Sequence of chain B:
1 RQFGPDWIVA

Residue-level contacts at the interface:
Residue E64 in chain A contacts residue Q2 in chain B (closest heavy-atom distance 2.8 Å).
Residue L157 in chain A is in contact with residue W7 in chain B (closest heavy-atom distance 3.6 Å).
Residue A151 in chain A contacts residue I8 in chain B (closest heavy-atom distance 3.3 Å).
Residue E64 in chain A is in contact with residue R1 in chain B (closest heavy-atom distance 3.6 Å).
Residue K147 in chain A is in contact with residue V9 in chain B (closest heavy-atom distance 3.5 Å).
Residue Y100 in chain A contacts residue F3 in chain B (closest heavy-atom distance 2.8 Å).
Residue W168 in chain A is in contact with residue R1 in chain B (closest heavy-atom distance 3.2 Å).
Residue V77 in chain A is in contact with residue V9 in chain B (closest heavy-atom distance 3.9 Å).
Residue K67 in chain A is in contact with residue P5 in chain B (closest heavy-atom distance 3.5 Å).
Residue K67 in chain A contacts residue R1 in chain B (closest heavy-atom distance 3.2 Å).
Residue D78 in chain A is in contact with residue V9 in chain B (closest heavy-atom distance 3.4 Å).
Residue K67 in chain A is in contact with residue G4 in chain B (closest heavy-atom distance 3.9 Å).
Residue G63 in chain A contacts residue Q2 in chain B (closest heavy-atom distance 5.0 Å).
Residue M46 in chain A contacts residue Q2 in chain B (closest heavy-atom distance 3.3 Å).
Residue A70 in chain A contacts residue P5 in chain B (closest heavy-atom distance 4.3 Å).
Residue K147 in chain A interacts with residue A10 in chain B (closest heavy-atom distance 2.7 Å).
Residue K67 in chain A contacts residue F3 in chain B (closest heavy-atom distance 3.7 Å).
Residue Y172 in chain A is in contact with residue R1 in chain B (closest heavy-atom distance 2.7 Å).
Residue T74 in chain A interacts with residue I8 in chain B (closest heavy-atom distance 4.8 Å).
Residue W148 in chain A contacts residue A10 in chain B (closest heavy-atom distance 4.0 Å).
Residue Y100 in chain A is in contact with residue W7 in chain B (closest heavy-atom distance 3.6 Å).
Residue K67 in chain A is in contact with residue Q2 in chain B (closest heavy-atom distance 2.8 Å).
Residue Y8 in chain A interacts with residue R1 in chain B (closest heavy-atom distance 2.9 Å).
Residue W148 in chain A interacts with residue V9 in chain B (closest heavy-atom distance 2.9 Å).
Residue K147 in chain A contacts residue I8 in chain B (closest heavy-atom distance 4.5 Å).
Residue H115 in chain A contacts residue W7 in chain B (closest heavy-atom distance 3.5 Å).
Residue Y100 in chain A is in contact with residue Q2 in chain B (closest heavy-atom distance 3.3 Å).
Residue L157 in chain A is in contact with residue F3 in chain B (closest heavy-atom distance 4.0 Å).
Residue T65 in chain A is in contact with residue Q2 in chain B (closest heavy-atom distance 5.0 Å).
Residue Y160 in chain A contacts residue F3 in chain B (closest heavy-atom distance 3.4 Å).
Residue Y160 in chain A contacts residue R1 in chain B (closest heavy-atom distance 2.6 Å).
Residue H71 in chain A interacts with residue W7 in chain B (closest heavy-atom distance 3.5 Å).
Residue T143 in chain A is in contact with residue A10 in chain B (closest heavy-atom distance 5.0 Å).
Residue W148 in chain A contacts residue I8 in chain B (closest heavy-atom distance 3.3 Å).
Residue L82 in chain A interacts with residue A10 in chain B (closest heavy-atom distance 4.5 Å).
Residue F10 in chain A interacts with residue Q2 in chain B (closest heavy-atom distance 3.6 Å).
Residue T144 in chain A contacts residue A10 in chain B (closest heavy-atom distance 2.6 Å).
Residue R98 in chain A is in contact with residue I8 in chain B (closest heavy-atom distance 4.4 Å).
Residue Y60 in chain A contacts residue R1 in chain B (closest heavy-atom distance 4.2 Å).
Residue D78 in chain A contacts residue I8 in chain B (closest heavy-atom distance 4.9 Å).
Residue T81 in chain A is in contact with residue A10 in chain B (closest heavy-atom distance 3.8 Å).
Residue V153 in chain A contacts residue W7 in chain B (closest heavy-atom distance 4.7 Å).
Residue Y8 in chain A is in contact with residue Q2 in chain B (closest heavy-atom distance 3.6 Å).
Residue F34 in chain A is in contact with residue R1 in chain B (closest heavy-atom distance 4.7 Å).
Residue D78 in chain A interacts with residue A10 in chain B (closest heavy-atom distance 2.8 Å).
Residue T74 in chain A interacts with residue W7 in chain B (closest heavy-atom distance 3.5 Å).
Residue T74 in chain A contacts residue V9 in chain B (closest heavy-atom distance 4.0 Å).
Residue Q156 in chain A interacts with residue F3 in chain B (closest heavy-atom distance 3.9 Å).
Residue Y160 in chain A interacts with residue Q2 in chain B (closest heavy-atom distance 3.6 Å).
Residue R98 in chain A interacts with residue W7 in chain B (closest heavy-atom distance 3.5 Å).
Residue Y124 in chain A is in contact with residue A10 in chain B (closest heavy-atom distance 4.7 Å).
Residue Y117 in chain A interacts with residue A10 in chain B (closest heavy-atom distance 4.1 Å).
Residue Y85 in chain A contacts residue A10 in chain B (closest heavy-atom distance 3.3 Å).
Residue A70 in chain A interacts with residue D6 in chain B (closest heavy-atom distance 3.9 Å).
Residue V153 in chain A interacts with residue I8 in chain B (closest heavy-atom distance 3.5 Å).
Residue H71 in chain A contacts residue Q2 in chain B (closest heavy-atom distance 5.0 Å).
Residue T164 in chain A is in contact with residue R1 in chain B (closest heavy-atom distance 3.8 Å).
Residue M6 in chain A contacts residue R1 in chain B (closest heavy-atom distance 3.1 Å).
Residue V68 in chain A is in contact with residue Q2 in chain B (closest heavy-atom distance 3.5 Å).

The following describes two proteins that form a bound complex.

Sequence of chain A:
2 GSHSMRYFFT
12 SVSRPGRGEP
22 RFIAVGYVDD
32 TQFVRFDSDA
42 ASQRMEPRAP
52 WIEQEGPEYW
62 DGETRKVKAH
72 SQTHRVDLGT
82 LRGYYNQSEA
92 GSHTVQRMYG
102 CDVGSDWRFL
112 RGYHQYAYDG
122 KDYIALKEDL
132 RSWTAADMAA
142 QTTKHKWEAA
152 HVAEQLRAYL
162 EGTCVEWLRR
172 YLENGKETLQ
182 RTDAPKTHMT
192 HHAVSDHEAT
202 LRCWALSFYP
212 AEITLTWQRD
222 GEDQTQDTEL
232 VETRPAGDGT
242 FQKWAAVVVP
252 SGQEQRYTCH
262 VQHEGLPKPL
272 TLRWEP